Interface contacts:
Residue V191 in the first protein contacts residue K34 in the second protein (closest heavy-atom distance 3.9 Å).
Residue S177 in the first protein interacts with residue C33 in the second protein (closest heavy-atom distance 4.2 Å).
Residue G194 in the first protein is in contact with residue L31 in the second protein (closest heavy-atom distance 3.9 Å).
Residue S20 in the first protein contacts residue E38 in the second protein (closest heavy-atom distance 4.9 Å).
Residue G175 in the first protein is in contact with residue V35 in the second protein (closest heavy-atom distance 3.8 Å).
Residue Y206 in the first protein contacts residue K34 in the second protein (closest heavy-atom distance 4.6 Å).
Residue W193 in the first protein contacts residue C33 in the second protein (closest heavy-atom distance 4.0 Å).
Residue H40 in the first protein is in contact with residue C33 in the second protein (closest heavy-atom distance 3.5 Å).
Residue S172 in the first protein is in contact with residue K34 in the second protein (closest heavy-atom distance 2.8 Å).
Residue W193 in the first protein is in contact with residue H32 in the second protein (closest heavy-atom distance 3.4 Å).
Residue G194 in the first protein contacts residue H32 in the second protein (closest heavy-atom distance 3.2 Å).
Residue F24 in the first protein is in contact with residue K36 in the second protein (closest heavy-atom distance 3.2 Å).
Residue Q174 in the first protein is in contact with residue C33 in the second protein (closest heavy-atom distance 3.0 Å).
Residue Y195 in the first protein is in contact with residue L31 in the second protein (closest heavy-atom distance 3.0 Å).
Residue Y131 in the first protein is in contact with residue K36 in the second protein (closest heavy-atom distance 3.9 Å).
Residue Q155 in the first protein is in contact with residue M20 in the second protein (closest heavy-atom distance 4.5 Å).
Residue G175 in the first protein is in contact with residue K36 in the second protein (closest heavy-atom distance 3.7 Å).
Residue C41 in the first protein is in contact with residue V35 in the second protein (closest heavy-atom distance 5.0 Å).
Residue Q174 in the first protein contacts residue K34 in the second protein (closest heavy-atom distance 3.5 Å).
Residue Q174 in the first protein is in contact with residue V35 in the second protein (closest heavy-atom distance 3.4 Å).
Residue W193 in the first protein contacts residue L31 in the second protein (closest heavy-atom distance 3.0 Å).
Residue Q174 in the first protein interacts with residue F41 in the second protein (closest heavy-atom distance 3.5 Å).
Residue C25 in the first protein interacts with residue V35 in the second protein (closest heavy-atom distance 4.2 Å).
Residue W193 in the first protein contacts residue K34 in the second protein (closest heavy-atom distance 3.5 Å).
Residue C173 in the first protein is in contact with residue K34 in the second protein (closest heavy-atom distance 3.4 Å).
Residue G196 in the first protein contacts residue K34 in the second protein (closest heavy-atom distance 4.1 Å).
Residue K43 in the first protein interacts with residue E38 in the second protein (closest heavy-atom distance 4.1 Å).
Residue Q174 in the first protein contacts residue H32 in the second protein (closest heavy-atom distance 3.7 Å).
Residue D171 in the first protein interacts with residue K34 in the second protein (closest heavy-atom distance 3.4 Å).
Residue G194 in the first protein contacts residue K34 in the second protein (closest heavy-atom distance 4.5 Å).
Residue L81 in the first protein contacts residue C52 in the second protein (closest heavy-atom distance 4.8 Å).
Residue S192 in the first protein contacts residue C33 in the second protein (closest heavy-atom distance 3.5 Å).
Residue S177 in the first protein contacts residue K34 in the second protein (closest heavy-atom distance 2.5 Å).
Residue Y195 in the first protein contacts residue D30 in the second protein (closest heavy-atom distance 3.9 Å).
Residue L81 in the first protein interacts with residue C33 in the second protein (closest heavy-atom distance 4.1 Å).
Residue G175 in the first protein contacts residue K34 in the second protein (closest heavy-atom distance 2.7 Å).
Residue S22 in the first protein contacts residue E38 in the second protein (closest heavy-atom distance 4.9 Å).
Residue H40 in the first protein contacts residue K34 in the second protein (closest heavy-atom distance 4.2 Å).
Residue S192 in the first protein is in contact with residue H32 in the second protein (closest heavy-atom distance 4.7 Å).
Residue H40 in the first protein interacts with residue V35 in the second protein (closest heavy-atom distance 2.9 Å).
Residue C197 in the first protein contacts residue K34 in the second protein (closest heavy-atom distance 4.8 Å).
Residue H23 in the first protein interacts with residue K36 in the second protein (closest heavy-atom distance 3.8 Å).
Residue G194 in the first protein contacts residue D30 in the second protein (closest heavy-atom distance 4.0 Å).
Residue G204 in the first protein is in contact with residue K34 in the second protein (closest heavy-atom distance 3.5 Å).
Residue V205 in the first protein interacts with residue K34 in the second protein (closest heavy-atom distance 4.7 Å).
Residue F24 in the first protein is in contact with residue V35 in the second protein (closest heavy-atom distance 3.7 Å).
Residue Q155 in the first protein is in contact with residue L31 in the second protein (closest heavy-atom distance 2.9 Å).
Residue D176 in the first protein contacts residue K34 in the second protein (closest heavy-atom distance 3.4 Å).
Residue Y152 in the first protein interacts with residue L31 in the second protein (closest heavy-atom distance 4.6 Å).
Residue F24 in the first protein interacts with residue K34 in the second protein (closest heavy-atom distance 4.9 Å).
Residue Q174 in the first protein interacts with residue K36 in the second protein (closest heavy-atom distance 4.6 Å).
Residue G196 in the first protein interacts with residue D30 in the second protein (closest heavy-atom distance 3.6 Å).
Residue H40 in the first protein contacts residue C52 in the second protein (closest heavy-atom distance 3.4 Å).
Residue S192 in the first protein contacts residue K34 in the second protein (closest heavy-atom distance 3.1 Å).
Residue S177 in the first protein is in contact with residue V35 in the second protein (closest heavy-atom distance 3.1 Å).

Sequence of the second protein:
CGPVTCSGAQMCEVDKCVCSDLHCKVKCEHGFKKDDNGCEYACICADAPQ

Sequence of the first protein:
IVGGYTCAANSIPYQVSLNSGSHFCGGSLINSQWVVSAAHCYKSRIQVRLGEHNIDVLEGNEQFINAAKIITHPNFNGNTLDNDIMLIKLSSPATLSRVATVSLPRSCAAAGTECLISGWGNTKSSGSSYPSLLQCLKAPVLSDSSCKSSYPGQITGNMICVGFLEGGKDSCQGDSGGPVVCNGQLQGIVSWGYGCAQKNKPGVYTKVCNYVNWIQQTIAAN

This data describes a binding interaction between two proteins.